Sequence of chain B:
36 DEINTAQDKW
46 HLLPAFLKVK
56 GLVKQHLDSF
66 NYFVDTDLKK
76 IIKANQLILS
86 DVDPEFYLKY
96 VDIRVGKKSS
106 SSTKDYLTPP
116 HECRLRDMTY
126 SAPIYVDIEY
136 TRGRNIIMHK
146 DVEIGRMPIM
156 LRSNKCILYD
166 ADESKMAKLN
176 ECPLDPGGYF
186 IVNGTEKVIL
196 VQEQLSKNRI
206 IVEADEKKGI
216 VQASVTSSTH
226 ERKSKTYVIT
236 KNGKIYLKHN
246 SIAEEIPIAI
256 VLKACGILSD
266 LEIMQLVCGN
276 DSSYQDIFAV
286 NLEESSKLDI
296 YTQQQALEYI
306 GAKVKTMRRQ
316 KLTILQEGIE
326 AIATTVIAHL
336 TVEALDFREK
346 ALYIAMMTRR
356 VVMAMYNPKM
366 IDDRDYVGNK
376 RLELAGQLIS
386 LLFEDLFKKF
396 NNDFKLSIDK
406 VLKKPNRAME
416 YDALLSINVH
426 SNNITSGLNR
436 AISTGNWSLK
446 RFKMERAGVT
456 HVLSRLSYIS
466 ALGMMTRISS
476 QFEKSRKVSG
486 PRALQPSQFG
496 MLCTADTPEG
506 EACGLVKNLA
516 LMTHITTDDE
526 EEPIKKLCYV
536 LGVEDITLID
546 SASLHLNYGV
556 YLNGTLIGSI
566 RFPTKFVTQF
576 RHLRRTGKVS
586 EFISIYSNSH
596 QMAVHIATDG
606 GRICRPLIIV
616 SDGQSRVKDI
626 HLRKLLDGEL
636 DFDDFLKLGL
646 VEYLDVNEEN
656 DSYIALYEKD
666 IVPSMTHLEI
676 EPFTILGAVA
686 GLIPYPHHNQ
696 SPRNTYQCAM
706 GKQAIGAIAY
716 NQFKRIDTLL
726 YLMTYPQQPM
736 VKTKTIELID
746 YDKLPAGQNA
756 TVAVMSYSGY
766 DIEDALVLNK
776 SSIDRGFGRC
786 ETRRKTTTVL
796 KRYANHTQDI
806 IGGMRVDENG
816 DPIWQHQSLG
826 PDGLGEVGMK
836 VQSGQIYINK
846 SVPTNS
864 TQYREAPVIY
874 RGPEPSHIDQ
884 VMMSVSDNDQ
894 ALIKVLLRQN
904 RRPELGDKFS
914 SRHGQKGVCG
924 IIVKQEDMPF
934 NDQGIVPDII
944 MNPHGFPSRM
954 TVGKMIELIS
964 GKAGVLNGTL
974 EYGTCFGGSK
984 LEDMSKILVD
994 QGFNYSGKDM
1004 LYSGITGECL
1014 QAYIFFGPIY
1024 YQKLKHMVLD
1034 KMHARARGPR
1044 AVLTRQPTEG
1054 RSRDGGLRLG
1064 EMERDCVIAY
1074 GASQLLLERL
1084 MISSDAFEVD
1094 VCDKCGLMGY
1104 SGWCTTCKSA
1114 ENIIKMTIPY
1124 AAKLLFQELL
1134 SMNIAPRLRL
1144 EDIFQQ

Sequence of chain A:
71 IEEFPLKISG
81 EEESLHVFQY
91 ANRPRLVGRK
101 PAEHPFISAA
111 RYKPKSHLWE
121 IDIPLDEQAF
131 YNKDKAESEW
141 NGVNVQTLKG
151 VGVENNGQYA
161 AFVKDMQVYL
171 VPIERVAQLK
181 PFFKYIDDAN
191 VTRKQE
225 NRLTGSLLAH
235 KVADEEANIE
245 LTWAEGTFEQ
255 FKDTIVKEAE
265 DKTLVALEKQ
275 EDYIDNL

This data describes a binding interaction between two proteins.

Residue-level contacts at the interface:
Residue L543 in chain B contacts residue V176 in chain A (closest heavy-atom distance 3.6 Å).
Residue R343 in chain B is in contact with residue Q178 in chain A (closest heavy-atom distance 3.5 Å).
Residue E338 in chain B interacts with residue G229 in chain A (closest heavy-atom distance 3.2 Å).
Residue T542 in chain B contacts residue V153 in chain A (closest heavy-atom distance 3.6 Å).
Residue L340 in chain B is in contact with residue A233 in chain A (closest heavy-atom distance 3.7 Å).
Residue I544 in chain B is in contact with residue Q89 in chain A (closest heavy-atom distance 4.6 Å).
Residue F342 in chain B interacts with residue H234 in chain A (closest heavy-atom distance 3.1 Å).
Residue A339 in chain B interacts with residue A233 in chain A (closest heavy-atom distance 3.8 Å).
Residue L263 in chain B contacts residue F183 in chain A (closest heavy-atom distance 3.8 Å).
Residue I319 in chain B is in contact with residue L227 in chain A (closest heavy-atom distance 3.5 Å).
Residue R343 in chain B is in contact with residue K180 in chain A (closest heavy-atom distance 4.6 Å).
Residue T297 in chain B interacts with residue D187 in chain A (closest heavy-atom distance 4.5 Å).
Residue T542 in chain B is in contact with residue Q178 in chain A (closest heavy-atom distance 3.7 Å).
Residue G261 in chain B contacts residue K180 in chain A (closest heavy-atom distance 3.1 Å).
Residue L340 in chain B interacts with residue L118 in chain A (closest heavy-atom distance 3.8 Å).
Residue V337 in chain B is in contact with residue S230 in chain A (closest heavy-atom distance 3.2 Å).
Residue T542 in chain B is in contact with residue Q89 in chain A (closest heavy-atom distance 4.2 Å).
Residue Q300 in chain B is in contact with residue N190 in chain A (closest heavy-atom distance 3.3 Å).
Residue L532 in chain B interacts with residue L281 in chain A (closest heavy-atom distance 4.2 Å).
Residue L578 in chain B is in contact with residue L281 in chain A (closest heavy-atom distance 4.1 Å).
Residue E338 in chain B contacts residue S230 in chain A (closest heavy-atom distance 4.2 Å).
Residue L340 in chain B is in contact with residue H234 in chain A (closest heavy-atom distance 3.5 Å).
Residue K583 in chain B is in contact with residue I278 in chain A (closest heavy-atom distance 3.8 Å).
Residue A326 in chain B interacts with residue L231 in chain A (closest heavy-atom distance 3.6 Å).
Residue T542 in chain B interacts with residue N155 in chain A (closest heavy-atom distance 2.6 Å).
Residue K583 in chain B is in contact with residue D279 in chain A (closest heavy-atom distance 4.3 Å).
Residue L340 in chain B contacts residue S116 in chain A (closest heavy-atom distance 4.2 Å).
Residue G323 in chain B interacts with residue L231 in chain A (closest heavy-atom distance 3.2 Å).
Residue T297 in chain B contacts residue I186 in chain A (closest heavy-atom distance 3.9 Å).
Residue K316 in chain B is in contact with residue N225 in chain A (closest heavy-atom distance 3.3 Å).
Residue F342 in chain B interacts with residue S230 in chain A (closest heavy-atom distance 4.1 Å).
Residue L578 in chain B contacts residue I278 in chain A (closest heavy-atom distance 3.8 Å).
Residue T330 in chain B is in contact with residue S230 in chain A (closest heavy-atom distance 3.9 Å).
Residue A339 in chain B is in contact with residue H234 in chain A (closest heavy-atom distance 4.5 Å).
Residue L543 in chain B is in contact with residue Q158 in chain A (closest heavy-atom distance 3.5 Å).
Residue K316 in chain B interacts with residue L227 in chain A (closest heavy-atom distance 3.4 Å).
Residue L543 in chain B contacts residue Q178 in chain A (closest heavy-atom distance 4.4 Å).
Residue I262 in chain B is in contact with residue K180 in chain A (closest heavy-atom distance 4.2 Å).
Residue V535 in chain B interacts with residue L281 in chain A (closest heavy-atom distance 3.8 Å).
Residue I295 in chain B is in contact with residue I186 in chain A (closest heavy-atom distance 3.8 Å).
Residue L543 in chain B is in contact with residue N155 in chain A (closest heavy-atom distance 3.1 Å).
Residue T297 in chain B contacts residue F183 in chain A (closest heavy-atom distance 3.5 Å).
Residue A339 in chain B interacts with residue S230 in chain A (closest heavy-atom distance 2.9 Å).
Residue Q299 in chain B is in contact with residue D187 in chain A (closest heavy-atom distance 2.8 Å).
Residue D341 in chain B contacts residue V153 in chain A (closest heavy-atom distance 4.2 Å).
Residue L340 in chain B contacts residue A237 in chain A (closest heavy-atom distance 3.8 Å).
Residue D540 in chain B contacts residue N155 in chain A (closest heavy-atom distance 3.2 Å).
Residue L536 in chain B contacts residue L281 in chain A (closest heavy-atom distance 4.6 Å).
Residue I544 in chain B interacts with residue Q178 in chain A (closest heavy-atom distance 2.8 Å).
Residue Y296 in chain B is in contact with residue F183 in chain A (closest heavy-atom distance 3.5 Å).
Residue Q300 in chain B is in contact with residue I186 in chain A (closest heavy-atom distance 4.1 Å).
Residue I319 in chain B contacts residue L231 in chain A (closest heavy-atom distance 4.6 Å).
Residue L263 in chain B contacts residue P181 in chain A (closest heavy-atom distance 3.2 Å).
Residue T318 in chain B contacts residue N225 in chain A (closest heavy-atom distance 3.8 Å).
Residue L543 in chain B is in contact with residue Q89 in chain A (closest heavy-atom distance 3.8 Å).
Residue E267 in chain B is in contact with residue K180 in chain A (closest heavy-atom distance 3.4 Å).
Residue D545 in chain B contacts residue Q178 in chain A (closest heavy-atom distance 4.2 Å).
Residue Q321 in chain B interacts with residue K235 in chain A (closest heavy-atom distance 4.1 Å).
Residue L340 in chain B contacts residue V151 in chain A (closest heavy-atom distance 3.9 Å).
Residue I327 in chain B is in contact with residue L231 in chain A (closest heavy-atom distance 4.2 Å).